Interface contacts:
Residue N2 in the first protein contacts residue N60 in the second protein (closest heavy-atom distance 4.4 Å).
Residue N2 in the first protein interacts with residue F56 in the second protein (closest heavy-atom distance 3.1 Å).
Residue D4 in the first protein interacts with residue F56 in the second protein (closest heavy-atom distance 4.5 Å).
Residue N2 in the first protein contacts residue L63 in the second protein (closest heavy-atom distance 4.0 Å).
Residue D4 in the first protein contacts residue H59 in the second protein (closest heavy-atom distance 4.4 Å).
Residue T3 in the first protein interacts with residue H59 in the second protein (closest heavy-atom distance 4.0 Å).
Residue L8 in the first protein is in contact with residue R49 in the second protein (closest heavy-atom distance 3.6 Å).
Residue T3 in the first protein is in contact with residue F56 in the second protein (closest heavy-atom distance 5.0 Å).
Residue N2 in the first protein is in contact with residue H59 in the second protein (closest heavy-atom distance 3.1 Å).

The following describes two proteins that form a bound complex.

Sequence of the first protein:
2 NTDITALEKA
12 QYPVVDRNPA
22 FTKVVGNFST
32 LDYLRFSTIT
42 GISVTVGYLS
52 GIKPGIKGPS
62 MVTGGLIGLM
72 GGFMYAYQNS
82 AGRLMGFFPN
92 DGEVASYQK

Sequence of the second protein:
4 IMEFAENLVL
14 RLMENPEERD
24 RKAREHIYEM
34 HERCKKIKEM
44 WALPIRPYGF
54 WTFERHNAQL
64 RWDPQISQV